Sequence of protein 2:
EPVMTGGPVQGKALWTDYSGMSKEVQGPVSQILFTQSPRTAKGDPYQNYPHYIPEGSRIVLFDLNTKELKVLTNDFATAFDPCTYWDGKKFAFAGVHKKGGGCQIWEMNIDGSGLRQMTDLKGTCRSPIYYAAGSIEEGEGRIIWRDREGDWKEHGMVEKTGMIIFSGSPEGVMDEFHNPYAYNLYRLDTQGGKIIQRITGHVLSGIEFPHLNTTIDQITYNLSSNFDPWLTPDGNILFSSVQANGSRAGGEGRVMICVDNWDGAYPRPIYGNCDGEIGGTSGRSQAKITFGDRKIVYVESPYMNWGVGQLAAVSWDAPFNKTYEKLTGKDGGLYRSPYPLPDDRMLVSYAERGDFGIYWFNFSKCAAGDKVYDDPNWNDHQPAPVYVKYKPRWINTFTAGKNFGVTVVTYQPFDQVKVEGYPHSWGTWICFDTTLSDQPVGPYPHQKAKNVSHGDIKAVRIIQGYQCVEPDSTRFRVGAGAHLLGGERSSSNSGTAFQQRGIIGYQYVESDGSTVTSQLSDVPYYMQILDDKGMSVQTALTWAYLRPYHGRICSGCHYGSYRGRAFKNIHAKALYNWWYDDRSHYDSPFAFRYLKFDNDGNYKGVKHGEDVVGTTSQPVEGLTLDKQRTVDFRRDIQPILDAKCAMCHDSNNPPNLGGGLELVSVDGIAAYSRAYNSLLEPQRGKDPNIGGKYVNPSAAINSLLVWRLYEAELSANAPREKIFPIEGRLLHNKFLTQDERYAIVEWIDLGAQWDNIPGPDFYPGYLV

Sequence of protein 1:
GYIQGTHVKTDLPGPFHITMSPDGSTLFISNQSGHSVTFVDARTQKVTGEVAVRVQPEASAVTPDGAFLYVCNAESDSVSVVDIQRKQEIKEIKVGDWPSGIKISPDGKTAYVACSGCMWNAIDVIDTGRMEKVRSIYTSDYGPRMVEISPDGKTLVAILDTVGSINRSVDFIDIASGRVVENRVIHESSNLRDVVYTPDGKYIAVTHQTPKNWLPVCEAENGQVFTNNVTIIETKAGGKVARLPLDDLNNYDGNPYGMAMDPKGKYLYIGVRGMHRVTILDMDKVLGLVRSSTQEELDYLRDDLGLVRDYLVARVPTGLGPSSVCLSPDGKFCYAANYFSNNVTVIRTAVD

Residue-level contacts at the interface:
Residue S563 in protein 2 contacts residue N222 in protein 1 (closest heavy-atom distance 2.9 Å).
Residue N571 in protein 2 interacts with residue E188 in protein 1 (closest heavy-atom distance 3.4 Å).
Residue D319 in protein 2 is in contact with residue N250 in protein 1 (closest heavy-atom distance 3.1 Å).
Residue F569 in protein 2 interacts with residue E221 in protein 1 (closest heavy-atom distance 3.6 Å).
Residue M4 in protein 2 is in contact with residue N251 in protein 1 (closest heavy-atom distance 3.7 Å).
Residue G6 in protein 2 is in contact with residue T318 in protein 1 (closest heavy-atom distance 3.3 Å).
Residue F569 in protein 2 is in contact with residue K212 in protein 1 (closest heavy-atom distance 3.2 Å).
Residue F434 in protein 2 interacts with residue P216 in protein 1 (closest heavy-atom distance 3.5 Å).
Residue R567 in protein 2 contacts residue D304 in protein 1 (closest heavy-atom distance 4.0 Å).
Residue R270 in protein 2 contacts residue N250 in protein 1 (closest heavy-atom distance 2.8 Å).
Residue R567 in protein 2 contacts residue Y300 in protein 1 (closest heavy-atom distance 2.8 Å).
Residue K324 in protein 2 interacts with residue D310 in protein 1 (closest heavy-atom distance 3.1 Å).
Residue D319 in protein 2 is in contact with residue R309 in protein 1 (closest heavy-atom distance 3.6 Å).
Residue D319 in protein 2 is in contact with residue N251 in protein 1 (closest heavy-atom distance 3.3 Å).
Residue W318 in protein 2 contacts residue N250 in protein 1 (closest heavy-atom distance 2.7 Å).
Residue I555 in protein 2 interacts with residue C218 in protein 1 (closest heavy-atom distance 3.8 Å).
Residue R565 in protein 2 interacts with residue N222 in protein 1 (closest heavy-atom distance 3.7 Å).
Residue F322 in protein 2 contacts residue L305 in protein 1 (closest heavy-atom distance 3.9 Å).
Residue A568 in protein 2 contacts residue T227 in protein 1 (closest heavy-atom distance 3.9 Å).
Residue R296 in protein 2 interacts with residue N251 in protein 1 (closest heavy-atom distance 3.7 Å).
Residue T5 in protein 2 is in contact with residue M275 in protein 1 (closest heavy-atom distance 2.1 Å).
Residue D319 in protein 2 interacts with residue D248 in protein 1 (closest heavy-atom distance 3.2 Å).
Residue T5 in protein 2 is in contact with residue H276 in protein 1 (closest heavy-atom distance 3.6 Å).
Residue K324 in protein 2 contacts residue G306 in protein 1 (closest heavy-atom distance 2.8 Å).
Residue N571 in protein 2 is in contact with residue W214 in protein 1 (closest heavy-atom distance 3.2 Å).
Residue R270 in protein 2 contacts residue E221 in protein 1 (closest heavy-atom distance 3.6 Å).
Residue F569 in protein 2 is in contact with residue Q224 in protein 1 (closest heavy-atom distance 3.5 Å).
Residue A568 in protein 2 is in contact with residue L305 in protein 1 (closest heavy-atom distance 3.8 Å).
Residue I555 in protein 2 interacts with residue Q224 in protein 1 (closest heavy-atom distance 3.5 Å).
Residue Y268 in protein 2 contacts residue E221 in protein 1 (closest heavy-atom distance 3.7 Å).
Residue G7 in protein 2 contacts residue L320 in protein 1 (closest heavy-atom distance 3.3 Å).
Residue R567 in protein 2 interacts with residue D303 in protein 1 (closest heavy-atom distance 3.3 Å).
Residue S317 in protein 2 is in contact with residue R309 in protein 1 (closest heavy-atom distance 3.5 Å).
Residue G566 in protein 2 interacts with residue L305 in protein 1 (closest heavy-atom distance 3.2 Å).
Residue I572 in protein 2 is in contact with residue W214 in protein 1 (closest heavy-atom distance 3.2 Å).
Residue F569 in protein 2 interacts with residue N222 in protein 1 (closest heavy-atom distance 3.2 Å).
Residue A568 in protein 2 contacts residue N222 in protein 1 (closest heavy-atom distance 3.1 Å).
Residue H573 in protein 2 contacts residue W214 in protein 1 (closest heavy-atom distance 3.4 Å).
Residue P2 in protein 2 contacts residue P317 in protein 1 (closest heavy-atom distance 3.7 Å).
Residue G7 in protein 2 is in contact with residue T318 in protein 1 (closest heavy-atom distance 3.8 Å).
Residue Y268 in protein 2 contacts residue E219 in protein 1 (closest heavy-atom distance 3.4 Å).
Residue D319 in protein 2 contacts residue L249 in protein 1 (closest heavy-atom distance 2.9 Å).
Residue G562 in protein 2 contacts residue N222 in protein 1 (closest heavy-atom distance 3.6 Å).
Residue R567 in protein 2 interacts with residue L305 in protein 1 (closest heavy-atom distance 3.9 Å).
Residue F569 in protein 2 interacts with residue L215 in protein 1 (closest heavy-atom distance 3.9 Å).
Residue F322 in protein 2 is in contact with residue G306 in protein 1 (closest heavy-atom distance 3.5 Å).
Residue F434 in protein 2 interacts with residue L215 in protein 1 (closest heavy-atom distance 3.8 Å).
Residue M4 in protein 2 is in contact with residue R277 in protein 1 (closest heavy-atom distance 2.5 Å).
Residue P321 in protein 2 is in contact with residue L249 in protein 1 (closest heavy-atom distance 3.7 Å).
Residue N571 in protein 2 contacts residue K212 in protein 1 (closest heavy-atom distance 3.6 Å).
Residue G6 in protein 2 contacts residue H276 in protein 1 (closest heavy-atom distance 3.4 Å).
Residue R567 in protein 2 contacts residue N222 in protein 1 (closest heavy-atom distance 2.7 Å).
Residue R565 in protein 2 is in contact with residue L249 in protein 1 (closest heavy-atom distance 3.5 Å).
Residue L577 in protein 2 interacts with residue P216 in protein 1 (closest heavy-atom distance 3.6 Å).
Residue I572 in protein 2 contacts residue L215 in protein 1 (closest heavy-atom distance 3.4 Å).
Residue N571 in protein 2 contacts residue N213 in protein 1 (closest heavy-atom distance 3.4 Å).
Residue P8 in protein 2 contacts residue S341 in protein 1 (closest heavy-atom distance 4.0 Å).
Residue A568 in protein 2 interacts with residue D303 in protein 1 (closest heavy-atom distance 3.0 Å).
Residue G6 in protein 2 contacts residue M275 in protein 1 (closest heavy-atom distance 3.8 Å).
Residue K570 in protein 2 interacts with residue L215 in protein 1 (closest heavy-atom distance 3.2 Å).

This data describes a binding interaction between two proteins.